Residue-level contacts at the interface:
Residue I19 in protein 2 interacts with residue I117 in protein 1 (closest heavy-atom distance 3.5 Å).
Residue V65 in protein 2 interacts with residue I19 in protein 1 (closest heavy-atom distance 3.4 Å).
Residue G113 in protein 2 is in contact with residue L15 in protein 1 (closest heavy-atom distance 4.3 Å).
Residue T106 in protein 2 is in contact with residue V65 in protein 1 (closest heavy-atom distance 4.2 Å).
Residue K115 in protein 2 is in contact with residue N18 in protein 1 (closest heavy-atom distance 4.4 Å).
Residue T106 in protein 2 interacts with residue R66 in protein 1 (closest heavy-atom distance 2.1 Å).
Residue V20 in protein 2 is in contact with residue G67 in protein 1 (closest heavy-atom distance 4.8 Å).
Residue V110 in protein 2 interacts with residue L17 in protein 1 (closest heavy-atom distance 4.3 Å).
Residue V65 in protein 2 is in contact with residue I117 in protein 1 (closest heavy-atom distance 5.0 Å).
Residue P21 in protein 2 interacts with residue R66 in protein 1 (closest heavy-atom distance 3.5 Å).
Residue L17 in protein 2 interacts with residue Q63 in protein 1 (closest heavy-atom distance 4.3 Å).
Residue M118 in protein 2 interacts with residue R66 in protein 1 (closest heavy-atom distance 5.0 Å).
Residue I19 in protein 2 contacts residue D64 in protein 1 (closest heavy-atom distance 3.8 Å).
Residue D64 in protein 2 contacts residue I19 in protein 1 (closest heavy-atom distance 3.8 Å).
Residue L15 in protein 2 is in contact with residue G113 in protein 1 (closest heavy-atom distance 3.7 Å).
Residue V65 in protein 2 contacts residue V65 in protein 1 (closest heavy-atom distance 3.2 Å).
Residue I19 in protein 2 interacts with residue V65 in protein 1 (closest heavy-atom distance 3.4 Å).
Residue L17 in protein 2 contacts residue P112 in protein 1 (closest heavy-atom distance 3.5 Å).
Residue S108 in protein 2 is in contact with residue R66 in protein 1 (closest heavy-atom distance 4.6 Å).
Residue P112 in protein 2 interacts with residue L17 in protein 1 (closest heavy-atom distance 3.8 Å).
Residue V110 in protein 2 contacts residue V110 in protein 1 (closest heavy-atom distance 4.6 Å).
Residue M118 in protein 2 contacts residue V65 in protein 1 (closest heavy-atom distance 4.3 Å).
Residue G67 in protein 2 contacts residue I19 in protein 1 (closest heavy-atom distance 3.7 Å).
Residue R121 in protein 2 contacts residue R66 in protein 1 (closest heavy-atom distance 4.7 Å).
Residue I19 in protein 2 contacts residue G67 in protein 1 (closest heavy-atom distance 3.5 Å).
Residue I19 in protein 2 contacts residue K115 in protein 1 (closest heavy-atom distance 4.5 Å).
Residue L17 in protein 2 contacts residue G113 in protein 1 (closest heavy-atom distance 4.5 Å).
Residue G119 in protein 2 contacts residue R66 in protein 1 (closest heavy-atom distance 3.5 Å).
Residue N18 in protein 2 interacts with residue K115 in protein 1 (closest heavy-atom distance 3.7 Å).
Residue K115 in protein 2 is in contact with residue I19 in protein 1 (closest heavy-atom distance 4.2 Å).
Residue S120 in protein 2 interacts with residue R66 in protein 1 (closest heavy-atom distance 3.7 Å).
Residue G119 in protein 2 contacts residue V65 in protein 1 (closest heavy-atom distance 4.1 Å).
Residue I19 in protein 2 contacts residue Q63 in protein 1 (closest heavy-atom distance 3.0 Å).
Residue G67 in protein 2 interacts with residue P21 in protein 1 (closest heavy-atom distance 4.5 Å).
Residue I117 in protein 2 is in contact with residue I19 in protein 1 (closest heavy-atom distance 3.5 Å).
Residue V65 in protein 2 interacts with residue T106 in protein 1 (closest heavy-atom distance 3.8 Å).
Residue L17 in protein 2 interacts with residue L17 in protein 1 (closest heavy-atom distance 3.9 Å).
Residue E69 in protein 2 is in contact with residue N18 in protein 1 (closest heavy-atom distance 4.4 Å).
Residue L17 in protein 2 interacts with residue V110 in protein 1 (closest heavy-atom distance 3.8 Å).
Residue L17 in protein 2 interacts with residue K115 in protein 1 (closest heavy-atom distance 2.9 Å).
Residue P21 in protein 2 contacts residue G67 in protein 1 (closest heavy-atom distance 5.0 Å).
Residue G67 in protein 2 interacts with residue N18 in protein 1 (closest heavy-atom distance 5.0 Å).
Residue I19 in protein 2 contacts residue R66 in protein 1 (closest heavy-atom distance 4.5 Å).
Residue I117 in protein 2 is in contact with residue V65 in protein 1 (closest heavy-atom distance 4.5 Å).
Residue K115 in protein 2 contacts residue L17 in protein 1 (closest heavy-atom distance 3.4 Å).
Residue Q63 in protein 2 is in contact with residue L17 in protein 1 (closest heavy-atom distance 4.5 Å).
Residue R66 in protein 2 is in contact with residue S108 in protein 1 (closest heavy-atom distance 4.9 Å).
Residue V65 in protein 2 interacts with residue S108 in protein 1 (closest heavy-atom distance 3.0 Å).
Residue S108 in protein 2 contacts residue V65 in protein 1 (closest heavy-atom distance 2.5 Å).
Residue V65 in protein 2 interacts with residue P21 in protein 1 (closest heavy-atom distance 4.6 Å).
Residue V65 in protein 2 contacts residue M118 in protein 1 (closest heavy-atom distance 4.3 Å).
Residue L15 in protein 2 interacts with residue P112 in protein 1 (closest heavy-atom distance 4.8 Å).
Residue Q63 in protein 2 contacts residue N18 in protein 1 (closest heavy-atom distance 2.9 Å).
Residue V65 in protein 2 is in contact with residue G119 in protein 1 (closest heavy-atom distance 3.9 Å).
Residue R66 in protein 2 contacts residue P21 in protein 1 (closest heavy-atom distance 3.6 Å).
Residue P112 in protein 2 interacts with residue L15 in protein 1 (closest heavy-atom distance 4.3 Å).
Residue N18 in protein 2 interacts with residue Q63 in protein 1 (closest heavy-atom distance 3.3 Å).
Residue Q63 in protein 2 interacts with residue I19 in protein 1 (closest heavy-atom distance 2.8 Å).

Sequence of protein 2:
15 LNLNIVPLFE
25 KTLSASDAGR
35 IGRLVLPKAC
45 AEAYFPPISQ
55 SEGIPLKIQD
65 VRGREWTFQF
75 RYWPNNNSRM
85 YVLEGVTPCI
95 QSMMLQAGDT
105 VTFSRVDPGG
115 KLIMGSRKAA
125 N

This data describes a binding interaction between two proteins.

Sequence of protein 1:
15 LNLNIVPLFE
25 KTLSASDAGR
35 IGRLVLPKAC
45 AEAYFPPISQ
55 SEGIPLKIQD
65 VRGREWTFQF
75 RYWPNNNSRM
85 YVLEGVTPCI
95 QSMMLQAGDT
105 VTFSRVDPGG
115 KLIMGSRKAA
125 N